Sequence of chain B:
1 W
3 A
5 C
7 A

The following describes two proteins that form a bound complex.

Sequence of chain A:
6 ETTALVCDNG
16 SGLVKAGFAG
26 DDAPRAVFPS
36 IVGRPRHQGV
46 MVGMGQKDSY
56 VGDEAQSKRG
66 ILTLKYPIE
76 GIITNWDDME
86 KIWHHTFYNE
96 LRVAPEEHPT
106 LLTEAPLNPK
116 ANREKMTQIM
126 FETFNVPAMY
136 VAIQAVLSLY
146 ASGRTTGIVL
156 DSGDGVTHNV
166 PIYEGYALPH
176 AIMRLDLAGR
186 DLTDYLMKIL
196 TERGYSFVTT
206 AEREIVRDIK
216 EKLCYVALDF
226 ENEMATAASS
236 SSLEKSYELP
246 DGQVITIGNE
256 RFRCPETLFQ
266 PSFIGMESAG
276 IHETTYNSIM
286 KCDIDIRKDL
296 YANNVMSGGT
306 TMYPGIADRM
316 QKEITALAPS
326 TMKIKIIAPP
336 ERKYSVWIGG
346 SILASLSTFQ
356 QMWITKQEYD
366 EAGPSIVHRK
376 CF

Residue-level contacts at the interface:
Residue G199 in chain A contacts residue A3 in chain B (closest heavy-atom distance 4.0 Å).
Residue S201 in chain A contacts residue A3 in chain B (closest heavy-atom distance 3.3 Å).
Residue T196 in chain A interacts with residue W1 in chain B (closest heavy-atom distance 4.5 Å).
Residue Y200 in chain A interacts with residue A3 in chain B (closest heavy-atom distance 3.9 Å).
Residue S201 in chain A contacts residue W1 in chain B (closest heavy-atom distance 3.8 Å).
Residue G199 in chain A contacts residue W1 in chain B (closest heavy-atom distance 4.2 Å).